Sequence of protein 1:
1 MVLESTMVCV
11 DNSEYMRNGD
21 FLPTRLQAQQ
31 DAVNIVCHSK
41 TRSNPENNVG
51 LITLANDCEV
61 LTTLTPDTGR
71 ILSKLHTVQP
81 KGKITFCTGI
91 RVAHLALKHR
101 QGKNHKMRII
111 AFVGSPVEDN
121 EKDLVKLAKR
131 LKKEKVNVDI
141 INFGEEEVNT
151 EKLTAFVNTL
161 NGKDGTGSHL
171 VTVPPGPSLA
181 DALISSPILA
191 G

This data describes a binding interaction between two proteins.

Residue-level contacts at the interface:
Residue K13 in protein 2 contacts residue H76 in protein 1 (closest heavy-atom distance 4.3 Å).

Sequence of protein 2:
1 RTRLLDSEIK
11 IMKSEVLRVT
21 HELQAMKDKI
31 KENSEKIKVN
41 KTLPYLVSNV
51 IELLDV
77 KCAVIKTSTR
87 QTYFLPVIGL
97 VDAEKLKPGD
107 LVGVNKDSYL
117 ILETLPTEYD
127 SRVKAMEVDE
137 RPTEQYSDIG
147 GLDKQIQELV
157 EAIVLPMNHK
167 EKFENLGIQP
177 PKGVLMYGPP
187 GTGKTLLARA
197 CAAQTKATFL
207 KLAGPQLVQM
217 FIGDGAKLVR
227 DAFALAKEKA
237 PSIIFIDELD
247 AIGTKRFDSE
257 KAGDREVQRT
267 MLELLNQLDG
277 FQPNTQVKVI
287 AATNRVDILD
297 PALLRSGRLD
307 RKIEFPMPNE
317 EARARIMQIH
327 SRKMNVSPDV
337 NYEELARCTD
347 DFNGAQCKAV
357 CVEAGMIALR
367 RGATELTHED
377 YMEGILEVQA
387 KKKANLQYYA